The following describes two proteins that form a bound complex.

Sequence of chain A:
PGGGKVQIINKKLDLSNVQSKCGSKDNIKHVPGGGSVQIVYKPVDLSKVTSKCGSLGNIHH

Sequence of chain B:
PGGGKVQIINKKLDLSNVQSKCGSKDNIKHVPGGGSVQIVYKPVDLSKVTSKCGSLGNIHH

Interface contacts:
Residue G273 in chain A is in contact with residue K274 in chain B (closest heavy-atom distance 3.0 Å).
Residue G323 in chain A contacts residue G323 in chain B (closest heavy-atom distance 3.1 Å).
Residue I277 in chain A contacts residue I278 in chain B (closest heavy-atom distance 2.8 Å).
Residue Y310 in chain A interacts with residue V309 in chain B (closest heavy-atom distance 2.9 Å).
Residue I277 in chain A contacts residue Q276 in chain B (closest heavy-atom distance 3.0 Å).
Residue K290 in chain A contacts residue C291 in chain B (closest heavy-atom distance 2.9 Å).
Residue D283 in chain A contacts residue L282 in chain B (closest heavy-atom distance 2.9 Å).
Residue K290 in chain A is in contact with residue S289 in chain B (closest heavy-atom distance 2.9 Å).
Residue N296 in chain A interacts with residue N296 in chain B (closest heavy-atom distance 2.8 Å).
Residue G292 in chain A interacts with residue C291 in chain B (closest heavy-atom distance 3.1 Å).
Residue S285 in chain A is in contact with residue N286 in chain B (closest heavy-atom distance 2.9 Å).
Residue G303 in chain A is in contact with residue G271 in chain B (closest heavy-atom distance 2.9 Å).
Residue K281 in chain A is in contact with residue K280 in chain B (closest heavy-atom distance 2.9 Å).
Residue I308 in chain A contacts residue V309 in chain B (closest heavy-atom distance 2.9 Å).
Residue H329 in chain A is in contact with residue I328 in chain B (closest heavy-atom distance 2.9 Å).
Residue V306 in chain A contacts residue Q307 in chain B (closest heavy-atom distance 2.9 Å).
Residue S324 in chain A is in contact with residue L325 in chain B (closest heavy-atom distance 3.1 Å).
Residue V313 in chain A is in contact with residue P312 in chain B (closest heavy-atom distance 3.0 Å).
Residue K321 in chain A contacts residue S320 in chain B (closest heavy-atom distance 2.9 Å).
Residue L315 in chain A contacts residue D314 in chain B (closest heavy-atom distance 2.8 Å).
Residue S316 in chain A contacts residue D314 in chain B (closest heavy-atom distance 3.1 Å).
Residue G323 in chain A is in contact with residue C322 in chain B (closest heavy-atom distance 3.1 Å).
Residue V287 in chain A contacts residue N286 in chain B (closest heavy-atom distance 2.9 Å).
Residue T319 in chain A contacts residue V318 in chain B (closest heavy-atom distance 2.8 Å).
Residue K298 in chain A interacts with residue H299 in chain B (closest heavy-atom distance 3.0 Å).
Residue D295 in chain A contacts residue D295 in chain B (closest heavy-atom distance 2.9 Å).
Residue S285 in chain A is in contact with residue S285 in chain B (closest heavy-atom distance 3.1 Å).
Residue K281 in chain A is in contact with residue L282 in chain B (closest heavy-atom distance 2.9 Å).
Residue V275 in chain A contacts residue Q276 in chain B (closest heavy-atom distance 3.0 Å).
Residue G302 in chain A contacts residue V300 in chain B (closest heavy-atom distance 2.9 Å).
Residue K298 in chain A contacts residue D295 in chain B (closest heavy-atom distance 2.8 Å).
Residue Y310 in chain A is in contact with residue K311 in chain B (closest heavy-atom distance 2.8 Å).
Residue K321 in chain A is in contact with residue C322 in chain B (closest heavy-atom distance 3.0 Å).
Residue N327 in chain A is in contact with residue N327 in chain B (closest heavy-atom distance 2.9 Å).
Residue K317 in chain A is in contact with residue V318 in chain B (closest heavy-atom distance 2.9 Å).
Residue G303 in chain A is in contact with residue G304 in chain B (closest heavy-atom distance 2.9 Å).
Residue L325 in chain A contacts residue G326 in chain B (closest heavy-atom distance 2.9 Å).
Residue Q307 in chain A contacts residue Q307 in chain B (closest heavy-atom distance 2.9 Å).
Residue K317 in chain A contacts residue S316 in chain B (closest heavy-atom distance 2.9 Å).
Residue S293 in chain A contacts residue K294 in chain B (closest heavy-atom distance 2.8 Å).
Residue V313 in chain A is in contact with residue D314 in chain B (closest heavy-atom distance 2.9 Å).
Residue K298 in chain A contacts residue I297 in chain B (closest heavy-atom distance 3.1 Å).
Residue V275 in chain A is in contact with residue K274 in chain B (closest heavy-atom distance 2.8 Å).
Residue N279 in chain A is in contact with residue K280 in chain B (closest heavy-atom distance 2.9 Å).
Residue D295 in chain A is in contact with residue N296 in chain B (closest heavy-atom distance 3.0 Å).
Residue S324 in chain A interacts with residue G323 in chain B (closest heavy-atom distance 3.1 Å).
Residue I308 in chain A contacts residue Q307 in chain B (closest heavy-atom distance 2.9 Å).
Residue H299 in chain A is in contact with residue V300 in chain B (closest heavy-atom distance 3.1 Å).
Residue Q288 in chain A contacts residue S320 in chain B (closest heavy-atom distance 2.8 Å).
Residue I328 in chain A is in contact with residue N327 in chain B (closest heavy-atom distance 2.9 Å).
Residue V306 in chain A is in contact with residue S305 in chain B (closest heavy-atom distance 2.9 Å).
Residue Q288 in chain A is in contact with residue S289 in chain B (closest heavy-atom distance 3.0 Å).
Residue D283 in chain A is in contact with residue L284 in chain B (closest heavy-atom distance 2.8 Å).
Residue T319 in chain A is in contact with residue S320 in chain B (closest heavy-atom distance 2.9 Å).
Residue S293 in chain A contacts residue D295 in chain B (closest heavy-atom distance 2.6 Å).
Residue P270 in chain A is in contact with residue G271 in chain B (closest heavy-atom distance 2.8 Å).
Residue Q288 in chain A is in contact with residue Q288 in chain B (closest heavy-atom distance 2.9 Å).
Residue D283 in chain A contacts residue S285 in chain B (closest heavy-atom distance 3.1 Å).
Residue N279 in chain A contacts residue N279 in chain B (closest heavy-atom distance 2.8 Å).
Residue N296 in chain A interacts with residue I297 in chain B (closest heavy-atom distance 2.8 Å).